Sequence of protein 1:
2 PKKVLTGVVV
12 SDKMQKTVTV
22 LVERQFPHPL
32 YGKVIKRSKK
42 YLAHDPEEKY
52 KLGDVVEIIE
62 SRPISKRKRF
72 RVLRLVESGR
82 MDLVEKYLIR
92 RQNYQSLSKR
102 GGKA

Interface contacts:
Residue L10 in protein 2 is in contact with residue Y32 in protein 1 (closest heavy-atom distance 3.3 Å).
Residue V11 in protein 2 is in contact with residue I36 in protein 1 (closest heavy-atom distance 4.0 Å).
Residue I7 in protein 2 interacts with residue K34 in protein 1 (closest heavy-atom distance 3.6 Å).
Residue I7 in protein 2 is in contact with residue Y32 in protein 1 (closest heavy-atom distance 4.3 Å).
Residue G14 in protein 2 interacts with residue Y32 in protein 1 (closest heavy-atom distance 4.5 Å).
Residue V11 in protein 2 contacts residue Y32 in protein 1 (closest heavy-atom distance 3.9 Å).
Residue V11 in protein 2 is in contact with residue K34 in protein 1 (closest heavy-atom distance 3.7 Å).
Residue N8 in protein 2 interacts with residue K34 in protein 1 (closest heavy-atom distance 3.0 Å).
Residue R15 in protein 2 is in contact with residue Y32 in protein 1 (closest heavy-atom distance 3.6 Å).
Residue V11 in protein 2 is in contact with residue H29 in protein 1 (closest heavy-atom distance 3.8 Å).

These two protein chains interact to form a complex.

Sequence of protein 2:
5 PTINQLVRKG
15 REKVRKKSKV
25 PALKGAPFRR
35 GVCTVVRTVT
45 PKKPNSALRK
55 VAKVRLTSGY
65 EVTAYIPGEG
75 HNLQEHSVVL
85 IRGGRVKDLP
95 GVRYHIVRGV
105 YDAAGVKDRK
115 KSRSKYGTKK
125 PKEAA